Interface contacts:
Residue T94 in the second protein interacts with residue D164 in the first protein (closest heavy-atom distance 4.7 Å).
Residue T94 in the second protein interacts with residue G166 in the first protein (closest heavy-atom distance 3.5 Å).
Residue P72 in the second protein interacts with residue R161 in the first protein (closest heavy-atom distance 4.5 Å).
Residue I93 in the second protein is in contact with residue G165 in the first protein (closest heavy-atom distance 4.5 Å).
Residue I93 in the second protein is in contact with residue D164 in the first protein (closest heavy-atom distance 3.5 Å).
Residue R79 in the second protein is in contact with residue F167 in the first protein (closest heavy-atom distance 3.8 Å).
Residue L92 in the second protein contacts residue G166 in the first protein (closest heavy-atom distance 4.8 Å).
Residue L117 in the second protein interacts with residue D164 in the first protein (closest heavy-atom distance 3.6 Å).
Residue L114 in the second protein interacts with residue D164 in the first protein (closest heavy-atom distance 4.8 Å).
Residue D76 in the second protein interacts with residue R161 in the first protein (closest heavy-atom distance 3.6 Å).
Residue R79 in the second protein interacts with residue R161 in the first protein (closest heavy-atom distance 4.6 Å).
Residue E90 in the second protein is in contact with residue D164 in the first protein (closest heavy-atom distance 4.5 Å).
Residue D76 in the second protein interacts with residue F167 in the first protein (closest heavy-atom distance 4.5 Å).
Residue L92 in the second protein interacts with residue G165 in the first protein (closest heavy-atom distance 4.8 Å).
Residue T94 in the second protein contacts residue G165 in the first protein (closest heavy-atom distance 3.5 Å).
Residue R79 in the second protein contacts residue G166 in the first protein (closest heavy-atom distance 4.0 Å).

This data describes a binding interaction between two proteins.

Sequence of the first protein:
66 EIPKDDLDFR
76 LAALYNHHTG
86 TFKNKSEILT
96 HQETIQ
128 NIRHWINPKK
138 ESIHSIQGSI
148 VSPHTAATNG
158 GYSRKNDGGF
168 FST

Sequence of the second protein:
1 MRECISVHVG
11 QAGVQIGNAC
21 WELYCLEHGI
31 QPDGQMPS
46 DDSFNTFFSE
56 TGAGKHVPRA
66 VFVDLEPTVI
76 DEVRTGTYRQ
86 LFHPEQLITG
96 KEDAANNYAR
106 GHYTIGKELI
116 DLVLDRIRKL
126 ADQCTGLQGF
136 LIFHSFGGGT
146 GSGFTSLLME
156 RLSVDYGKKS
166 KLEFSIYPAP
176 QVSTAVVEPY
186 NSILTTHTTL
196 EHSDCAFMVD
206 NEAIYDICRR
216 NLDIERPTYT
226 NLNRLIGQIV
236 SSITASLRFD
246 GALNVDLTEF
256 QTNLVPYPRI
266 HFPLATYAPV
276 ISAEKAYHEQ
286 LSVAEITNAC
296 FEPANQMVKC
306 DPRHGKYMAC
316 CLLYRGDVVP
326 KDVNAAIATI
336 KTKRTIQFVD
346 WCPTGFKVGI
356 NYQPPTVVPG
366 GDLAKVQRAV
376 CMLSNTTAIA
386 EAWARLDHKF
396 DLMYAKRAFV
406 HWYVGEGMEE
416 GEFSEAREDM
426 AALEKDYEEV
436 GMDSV